These two protein chains interact to form a complex.

Sequence of protein 1:
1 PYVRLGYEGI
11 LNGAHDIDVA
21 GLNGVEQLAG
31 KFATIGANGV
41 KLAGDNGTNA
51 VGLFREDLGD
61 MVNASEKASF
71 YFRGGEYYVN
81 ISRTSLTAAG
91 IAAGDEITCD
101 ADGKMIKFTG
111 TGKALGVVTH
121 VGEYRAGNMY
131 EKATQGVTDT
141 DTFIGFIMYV

Contacts between the two chains:
Residue E26 in protein 1 contacts residue S85 in protein 2 (closest heavy-atom distance 3.4 Å).
Residue D57 in protein 1 is in contact with residue D102 in protein 2 (closest heavy-atom distance 3.3 Å).
Residue T34 in protein 1 is in contact with residue N23 in protein 2 (closest heavy-atom distance 3.2 Å).
Residue L58 in protein 1 is in contact with residue K31 in protein 2 (closest heavy-atom distance 3.5 Å).
Residue Y78 in protein 1 interacts with residue E26 in protein 2 (closest heavy-atom distance 3.5 Å).
Residue G94 in protein 1 interacts with residue L22 in protein 2 (closest heavy-atom distance 3.5 Å).
Residue D57 in protein 1 is in contact with residue R73 in protein 2 (closest heavy-atom distance 3.4 Å).
Residue A33 in protein 1 is in contact with residue N23 in protein 2 (closest heavy-atom distance 3.2 Å).
Residue F32 in protein 1 interacts with residue G21 in protein 2 (closest heavy-atom distance 3.3 Å).
Residue A37 in protein 1 is in contact with residue A20 in protein 2 (closest heavy-atom distance 3.3 Å).
Residue N38 in protein 1 is in contact with residue E131 in protein 2 (closest heavy-atom distance 3.4 Å).
Residue Q27 in protein 1 contacts residue T84 in protein 2 (closest heavy-atom distance 3.5 Å).
Residue D60 in protein 1 contacts residue R83 in protein 2 (closest heavy-atom distance 3.0 Å).
Residue D57 in protein 1 contacts residue A101 in protein 2 (closest heavy-atom distance 3.4 Å).
Residue A50 in protein 1 interacts with residue N23 in protein 2 (closest heavy-atom distance 3.3 Å).
Residue E96 in protein 1 interacts with residue V19 in protein 2 (closest heavy-atom distance 3.5 Å).
Residue E26 in protein 1 interacts with residue L86 in protein 2 (closest heavy-atom distance 3.5 Å).
Residue N63 in protein 1 contacts residue G24 in protein 2 (closest heavy-atom distance 3.0 Å).
Residue Y149 in protein 1 is in contact with residue N23 in protein 2 (closest heavy-atom distance 2.9 Å).
Residue Y78 in protein 1 contacts residue V25 in protein 2 (closest heavy-atom distance 3.5 Å).
Residue E56 in protein 1 is in contact with residue A29 in protein 2 (closest heavy-atom distance 3.2 Å).
Residue I35 in protein 1 is in contact with residue L22 in protein 2 (closest heavy-atom distance 3.3 Å).
Residue F32 in protein 1 is in contact with residue A20 in protein 2 (closest heavy-atom distance 2.3 Å).
Residue D60 in protein 1 contacts residue C99 in protein 2 (closest heavy-atom distance 3.2 Å).
Residue V118 in protein 1 interacts with residue E26 in protein 2 (closest heavy-atom distance 3.0 Å).
Residue A92 in protein 1 contacts residue L22 in protein 2 (closest heavy-atom distance 3.2 Å).
Residue L28 in protein 1 is in contact with residue S82 in protein 2 (closest heavy-atom distance 3.0 Å).
Residue Y78 in protein 1 contacts residue Q27 in protein 2 (closest heavy-atom distance 3.5 Å).
Residue M61 in protein 1 is in contact with residue D100 in protein 2 (closest heavy-atom distance 3.5 Å).
Residue G59 in protein 1 is in contact with residue A29 in protein 2 (closest heavy-atom distance 3.3 Å).
Residue I10 in protein 1 is in contact with residue L22 in protein 2 (closest heavy-atom distance 3.5 Å).
Residue Y78 in protein 1 contacts residue L28 in protein 2 (closest heavy-atom distance 3.3 Å).
Residue K31 in protein 1 is in contact with residue R83 in protein 2 (closest heavy-atom distance 3.3 Å).
Residue N80 in protein 1 is in contact with residue V25 in protein 2 (closest heavy-atom distance 2.7 Å).
Residue I97 in protein 1 contacts residue G21 in protein 2 (closest heavy-atom distance 3.3 Å).
Residue L58 in protein 1 is in contact with residue Y78 in protein 2 (closest heavy-atom distance 3.2 Å).
Residue A37 in protein 1 interacts with residue E131 in protein 2 (closest heavy-atom distance 3.1 Å).
Residue N80 in protein 1 is in contact with residue E26 in protein 2 (closest heavy-atom distance 3.5 Å).
Residue V62 in protein 1 interacts with residue E26 in protein 2 (closest heavy-atom distance 3.4 Å).
Residue E26 in protein 1 interacts with residue T98 in protein 2 (closest heavy-atom distance 3.1 Å).
Residue V62 in protein 1 interacts with residue Q27 in protein 2 (closest heavy-atom distance 3.0 Å).
Residue G74 in protein 1 is in contact with residue Q27 in protein 2 (closest heavy-atom distance 2.9 Å).
Residue G75 in protein 1 interacts with residue L28 in protein 2 (closest heavy-atom distance 3.1 Å).
Residue E26 in protein 1 is in contact with residue R83 in protein 2 (closest heavy-atom distance 3.5 Å).
Residue F54 in protein 1 contacts residue V25 in protein 2 (closest heavy-atom distance 3.5 Å).
Residue E56 in protein 1 interacts with residue L28 in protein 2 (closest heavy-atom distance 3.1 Å).
Residue G94 in protein 1 contacts residue A20 in protein 2 (closest heavy-atom distance 3.5 Å).
Residue E96 in protein 1 contacts residue D18 in protein 2 (closest heavy-atom distance 3.1 Å).
Residue A33 in protein 1 contacts residue G21 in protein 2 (closest heavy-atom distance 3.2 Å).
Residue A33 in protein 1 interacts with residue L22 in protein 2 (closest heavy-atom distance 3.0 Å).
Residue E76 in protein 1 interacts with residue Q27 in protein 2 (closest heavy-atom distance 3.4 Å).
Residue A37 in protein 1 contacts residue Q135 in protein 2 (closest heavy-atom distance 3.3 Å).
Residue F32 in protein 1 contacts residue Q135 in protein 2 (closest heavy-atom distance 3.5 Å).
Residue F32 in protein 1 contacts residue V19 in protein 2 (closest heavy-atom distance 2.8 Å).
Residue L28 in protein 1 contacts residue R83 in protein 2 (closest heavy-atom distance 3.5 Å).
Residue V40 in protein 1 contacts residue K132 in protein 2 (closest heavy-atom distance 3.5 Å).
Residue D60 in protein 1 is in contact with residue L28 in protein 2 (closest heavy-atom distance 3.5 Å).
Residue Y77 in protein 1 contacts residue E26 in protein 2 (closest heavy-atom distance 3.1 Å).
Residue D57 in protein 1 contacts residue G74 in protein 2 (closest heavy-atom distance 3.3 Å).
Residue M61 in protein 1 interacts with residue A101 in protein 2 (closest heavy-atom distance 3.4 Å).

Sequence of protein 2:
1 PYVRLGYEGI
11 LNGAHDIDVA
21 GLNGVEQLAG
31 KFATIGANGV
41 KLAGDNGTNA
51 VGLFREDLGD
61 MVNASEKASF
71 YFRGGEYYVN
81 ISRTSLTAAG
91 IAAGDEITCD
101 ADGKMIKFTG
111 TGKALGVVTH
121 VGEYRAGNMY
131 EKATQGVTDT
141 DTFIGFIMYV